Sequence of chain A:
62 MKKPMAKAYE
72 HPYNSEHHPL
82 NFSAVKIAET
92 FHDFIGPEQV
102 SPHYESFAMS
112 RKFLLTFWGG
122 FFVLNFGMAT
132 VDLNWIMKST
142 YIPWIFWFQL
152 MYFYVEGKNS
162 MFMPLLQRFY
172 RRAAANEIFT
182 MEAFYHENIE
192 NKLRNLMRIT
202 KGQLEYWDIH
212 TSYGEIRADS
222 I

Sequence of chain B:
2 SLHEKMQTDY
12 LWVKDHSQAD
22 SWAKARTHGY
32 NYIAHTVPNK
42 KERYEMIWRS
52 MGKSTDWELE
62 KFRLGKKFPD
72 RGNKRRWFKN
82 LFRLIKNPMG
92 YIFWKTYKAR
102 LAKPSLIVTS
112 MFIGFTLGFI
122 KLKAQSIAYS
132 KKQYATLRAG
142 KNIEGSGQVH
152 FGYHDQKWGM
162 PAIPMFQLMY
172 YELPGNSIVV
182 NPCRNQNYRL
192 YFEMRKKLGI

This data describes a binding interaction between two proteins.

Interface contacts:
Residue R77 in chain B interacts with residue S111 in chain A (closest heavy-atom distance 3.6 Å).
Residue R77 in chain B interacts with residue E106 in chain A (closest heavy-atom distance 2.9 Å).
Residue A26 in chain B contacts residue Y105 in chain A (closest heavy-atom distance 3.1 Å).
Residue W78 in chain B interacts with residue W119 in chain A (closest heavy-atom distance 3.2 Å).
Residue W95 in chain B contacts residue I96 in chain A (closest heavy-atom distance 3.5 Å).
Residue M90 in chain B is in contact with residue F95 in chain A (closest heavy-atom distance 3.7 Å).
Residue W159 in chain B contacts residue K139 in chain A (closest heavy-atom distance 3.2 Å).
Residue K124 in chain B is in contact with residue T131 in chain A (closest heavy-atom distance 2.5 Å).
Residue G73 in chain B is in contact with residue H104 in chain A (closest heavy-atom distance 3.3 Å).
Residue I164 in chain B is in contact with residue F147 in chain A (closest heavy-atom distance 3.6 Å).
Residue F116 in chain B contacts residue P144 in chain A (closest heavy-atom distance 3.3 Å).
Residue A163 in chain B interacts with residue W148 in chain A (closest heavy-atom distance 3.2 Å).
Residue F120 in chain B interacts with residue I137 in chain A (closest heavy-atom distance 3.5 Å).
Residue N81 in chain B contacts residue F108 in chain A (closest heavy-atom distance 3.4 Å).
Residue S106 in chain B contacts residue R169 in chain A (closest heavy-atom distance 3.7 Å).
Residue Y92 in chain B contacts residue Q100 in chain A (closest heavy-atom distance 3.5 Å).
Residue M112 in chain B interacts with residue W148 in chain A (closest heavy-atom distance 3.8 Å).
Residue R77 in chain B contacts residue S107 in chain A (closest heavy-atom distance 3.5 Å).
Residue R77 in chain B is in contact with residue R112 in chain A (closest heavy-atom distance 3.4 Å).
Residue K104 in chain B interacts with residue R169 in chain A (closest heavy-atom distance 3.0 Å).
Residue G91 in chain B interacts with residue I96 in chain A (closest heavy-atom distance 3.5 Å).
Residue N74 in chain B is in contact with residue E106 in chain A (closest heavy-atom distance 3.0 Å).
Residue N74 in chain B is in contact with residue R112 in chain A (closest heavy-atom distance 2.4 Å).
Residue K124 in chain B is in contact with residue F127 in chain A (closest heavy-atom distance 3.8 Å).
Residue W78 in chain B interacts with residue L115 in chain A (closest heavy-atom distance 3.5 Å).
Residue I164 in chain B interacts with residue P144 in chain A (closest heavy-atom distance 3.8 Å).
Residue Y33 in chain B contacts residue S111 in chain A (closest heavy-atom distance 3.5 Å).
Residue R77 in chain B interacts with residue H104 in chain A (closest heavy-atom distance 3.5 Å).
Residue I108 in chain B interacts with residue Y155 in chain A (closest heavy-atom distance 3.8 Å).
Residue G160 in chain B is in contact with residue S140 in chain A (closest heavy-atom distance 2.9 Å).
Residue Y33 in chain B contacts residue R112 in chain A (closest heavy-atom distance 3.8 Å).
Residue L123 in chain B is in contact with residue W136 in chain A (closest heavy-atom distance 3.6 Å).
Residue W95 in chain B contacts residue G97 in chain A (closest heavy-atom distance 3.1 Å).
Residue P165 in chain B is in contact with residue W148 in chain A (closest heavy-atom distance 3.7 Å).
Residue Y33 in chain B contacts residue E106 in chain A (closest heavy-atom distance 3.5 Å).
Residue L123 in chain B is in contact with residue S140 in chain A (closest heavy-atom distance 3.7 Å).
Residue I108 in chain B is in contact with residue M152 in chain A (closest heavy-atom distance 3.4 Å).
Residue R77 in chain B interacts with residue F108 in chain A (closest heavy-atom distance 3.2 Å).
Residue F116 in chain B is in contact with residue W145 in chain A (closest heavy-atom distance 3.8 Å).
Residue Q149 in chain B interacts with residue W136 in chain A (closest heavy-atom distance 3.5 Å).
Residue K158 in chain B is in contact with residue W136 in chain A (closest heavy-atom distance 3.1 Å).
Residue Q126 in chain B is in contact with residue W136 in chain A (closest heavy-atom distance 3.4 Å).
Residue N88 in chain B is in contact with residue I96 in chain A (closest heavy-atom distance 3.7 Å).
Residue V150 in chain B contacts residue W136 in chain A (closest heavy-atom distance 3.7 Å).
Residue F120 in chain B contacts residue F127 in chain A (closest heavy-atom distance 3.3 Å).
Residue G160 in chain B contacts residue W136 in chain A (closest heavy-atom distance 3.5 Å).
Residue K104 in chain B contacts residue R173 in chain A (closest heavy-atom distance 3.6 Å).
Residue G91 in chain B is in contact with residue Q100 in chain A (closest heavy-atom distance 3.7 Å).
Residue V150 in chain B interacts with residue K139 in chain A (closest heavy-atom distance 3.5 Å).
Residue G148 in chain B interacts with residue D133 in chain A (closest heavy-atom distance 3.5 Å).
Residue N88 in chain B contacts residue F95 in chain A (closest heavy-atom distance 3.0 Å).
Residue W95 in chain B is in contact with residue P98 in chain A (closest heavy-atom distance 3.3 Å).
Residue P105 in chain B interacts with residue R169 in chain A (closest heavy-atom distance 3.6 Å).
Residue W78 in chain B interacts with residue F108 in chain A (closest heavy-atom distance 3.6 Å).
Residue F94 in chain B is in contact with residue I96 in chain A (closest heavy-atom distance 3.5 Å).
Residue R84 in chain B contacts residue Q100 in chain A (closest heavy-atom distance 2.5 Å).
Residue Q149 in chain B interacts with residue D133 in chain A (closest heavy-atom distance 3.2 Å).
Residue F94 in chain B contacts residue F92 in chain A (closest heavy-atom distance 3.8 Å).
Residue S127 in chain B contacts residue D133 in chain A (closest heavy-atom distance 3.3 Å).
Residue W159 in chain B is in contact with residue W136 in chain A (closest heavy-atom distance 3.5 Å).